These two protein chains interact to form a complex.

Sequence of the first protein:
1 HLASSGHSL

Sequence of the second protein:
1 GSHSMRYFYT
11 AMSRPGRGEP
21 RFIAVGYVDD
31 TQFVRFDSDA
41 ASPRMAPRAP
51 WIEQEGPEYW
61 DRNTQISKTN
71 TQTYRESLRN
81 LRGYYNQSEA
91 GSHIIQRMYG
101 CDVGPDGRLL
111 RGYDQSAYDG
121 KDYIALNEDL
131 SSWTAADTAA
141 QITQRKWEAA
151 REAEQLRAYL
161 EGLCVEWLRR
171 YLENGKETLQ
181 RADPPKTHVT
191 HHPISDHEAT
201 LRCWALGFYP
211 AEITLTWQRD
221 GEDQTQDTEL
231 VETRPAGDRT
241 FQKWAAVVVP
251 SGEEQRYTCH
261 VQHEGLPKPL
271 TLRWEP

Contacts between the two chains:
Residue Y159 in the second protein interacts with residue L2 in the first protein (closest heavy-atom distance 3.8 Å).
Residue I66 in the second protein interacts with residue S5 in the first protein (closest heavy-atom distance 4.0 Å).
Residue K146 in the second protein is in contact with residue H7 in the first protein (closest heavy-atom distance 4.2 Å).
Residue Y74 in the second protein contacts residue L9 in the first protein (closest heavy-atom distance 4.2 Å).
Residue Y9 in the second protein interacts with residue A3 in the first protein (closest heavy-atom distance 4.3 Å).
Residue E152 in the second protein is in contact with residue G6 in the first protein (closest heavy-atom distance 3.8 Å).
Residue R62 in the second protein contacts residue S4 in the first protein (closest heavy-atom distance 3.1 Å).
Residue L81 in the second protein interacts with residue L9 in the first protein (closest heavy-atom distance 3.7 Å).
Residue Y7 in the second protein contacts residue H1 in the first protein (closest heavy-atom distance 2.9 Å).
Residue I66 in the second protein is in contact with residue L2 in the first protein (closest heavy-atom distance 3.9 Å).
Residue I66 in the second protein contacts residue S4 in the first protein (closest heavy-atom distance 4.1 Å).
Residue N63 in the second protein is in contact with residue L2 in the first protein (closest heavy-atom distance 3.0 Å).
Residue K146 in the second protein interacts with residue S8 in the first protein (closest heavy-atom distance 4.2 Å).
Residue F33 in the second protein is in contact with residue H1 in the first protein (closest heavy-atom distance 4.8 Å).
Residue W147 in the second protein is in contact with residue S8 in the first protein (closest heavy-atom distance 3.1 Å).
Residue Y99 in the second protein contacts residue L2 in the first protein (closest heavy-atom distance 3.5 Å).
Residue M5 in the second protein interacts with residue H1 in the first protein (closest heavy-atom distance 4.1 Å).
Residue Y171 in the second protein contacts residue H1 in the first protein (closest heavy-atom distance 2.7 Å).
Residue Y159 in the second protein is in contact with residue A3 in the first protein (closest heavy-atom distance 3.5 Å).
Residue Y159 in the second protein interacts with residue H1 in the first protein (closest heavy-atom distance 2.7 Å).
Residue N80 in the second protein interacts with residue S8 in the first protein (closest heavy-atom distance 4.0 Å).
Residue S77 in the second protein is in contact with residue L9 in the first protein (closest heavy-atom distance 2.8 Å).
Residue I66 in the second protein is in contact with residue A3 in the first protein (closest heavy-atom distance 3.3 Å).
Residue Y123 in the second protein is in contact with residue L9 in the first protein (closest heavy-atom distance 3.9 Å).
Residue E76 in the second protein contacts residue S8 in the first protein (closest heavy-atom distance 2.9 Å).
Residue R62 in the second protein is in contact with residue H1 in the first protein (closest heavy-atom distance 3.8 Å).
Residue N80 in the second protein contacts residue L9 in the first protein (closest heavy-atom distance 2.9 Å).
Residue A150 in the second protein contacts residue H7 in the first protein (closest heavy-atom distance 3.9 Å).
Residue T73 in the second protein contacts residue H7 in the first protein (closest heavy-atom distance 4.2 Å).
Residue K146 in the second protein contacts residue L9 in the first protein (closest heavy-atom distance 3.0 Å).
Residue W147 in the second protein interacts with residue H7 in the first protein (closest heavy-atom distance 3.3 Å).
Residue A24 in the second protein interacts with residue L2 in the first protein (closest heavy-atom distance 5.0 Å).
Residue W147 in the second protein interacts with residue L9 in the first protein (closest heavy-atom distance 3.6 Å).
Residue M45 in the second protein contacts residue L2 in the first protein (closest heavy-atom distance 3.7 Å).
Residue T143 in the second protein is in contact with residue L9 in the first protein (closest heavy-atom distance 2.6 Å).
Residue Y7 in the second protein contacts residue L2 in the first protein (closest heavy-atom distance 3.4 Å).
Residue I142 in the second protein contacts residue L9 in the first protein (closest heavy-atom distance 4.9 Å).
Residue E152 in the second protein is in contact with residue H7 in the first protein (closest heavy-atom distance 2.9 Å).
Residue T73 in the second protein contacts residue S5 in the first protein (closest heavy-atom distance 4.2 Å).
Residue T73 in the second protein interacts with residue S8 in the first protein (closest heavy-atom distance 3.6 Å).
Residue T73 in the second protein contacts residue G6 in the first protein (closest heavy-atom distance 3.7 Å).
Residue S67 in the second protein contacts residue L2 in the first protein (closest heavy-atom distance 3.2 Å).
Residue Y9 in the second protein interacts with residue L2 in the first protein (closest heavy-atom distance 3.4 Å).
Residue L156 in the second protein is in contact with residue A3 in the first protein (closest heavy-atom distance 4.9 Å).
Residue R97 in the second protein is in contact with residue A3 in the first protein (closest heavy-atom distance 4.8 Å).
Residue Y84 in the second protein is in contact with residue L9 in the first protein (closest heavy-atom distance 2.9 Å).
Residue N63 in the second protein interacts with residue H1 in the first protein (closest heavy-atom distance 3.4 Å).
Residue S77 in the second protein contacts residue S8 in the first protein (closest heavy-atom distance 3.4 Å).
Residue W167 in the second protein contacts residue H1 in the first protein (closest heavy-atom distance 3.4 Å).
Residue Y99 in the second protein contacts residue A3 in the first protein (closest heavy-atom distance 3.0 Å).
Residue T69 in the second protein contacts residue S5 in the first protein (closest heavy-atom distance 3.2 Å).
Residue N70 in the second protein interacts with residue S5 in the first protein (closest heavy-atom distance 2.5 Å).
Residue I95 in the second protein contacts residue L9 in the first protein (closest heavy-atom distance 4.3 Å).
Residue Y59 in the second protein interacts with residue H1 in the first protein (closest heavy-atom distance 3.8 Å).
Residue S116 in the second protein interacts with residue L9 in the first protein (closest heavy-atom distance 4.7 Å).
Residue T143 in the second protein interacts with residue S8 in the first protein (closest heavy-atom distance 4.9 Å).
Residue N70 in the second protein contacts residue G6 in the first protein (closest heavy-atom distance 4.3 Å).
Residue I66 in the second protein contacts residue H1 in the first protein (closest heavy-atom distance 4.0 Å).